Sequence of chain A:
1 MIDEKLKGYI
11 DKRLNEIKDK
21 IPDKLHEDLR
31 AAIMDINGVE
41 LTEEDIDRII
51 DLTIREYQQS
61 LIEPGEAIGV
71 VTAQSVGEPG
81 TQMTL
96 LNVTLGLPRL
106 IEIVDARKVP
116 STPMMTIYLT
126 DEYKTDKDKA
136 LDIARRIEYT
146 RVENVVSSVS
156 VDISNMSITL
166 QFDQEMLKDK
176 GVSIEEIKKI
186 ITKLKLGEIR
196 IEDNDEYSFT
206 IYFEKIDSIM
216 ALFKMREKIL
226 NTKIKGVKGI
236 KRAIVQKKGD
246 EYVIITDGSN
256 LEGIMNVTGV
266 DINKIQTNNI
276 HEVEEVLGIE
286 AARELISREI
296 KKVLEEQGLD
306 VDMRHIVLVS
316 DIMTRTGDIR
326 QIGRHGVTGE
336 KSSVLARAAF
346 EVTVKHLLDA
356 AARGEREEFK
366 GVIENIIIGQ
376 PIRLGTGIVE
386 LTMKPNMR

Interface contacts:
Residue K132 in chain A interacts with residue I48 in chain B (closest heavy-atom distance 3.9 Å).
Residue I239 in chain A is in contact with residue I47 in chain B (closest heavy-atom distance 3.9 Å).
Residue V151 in chain A contacts residue H41 in chain B (closest heavy-atom distance 3.1 Å).
Residue E170 in chain A is in contact with residue K45 in chain B (closest heavy-atom distance 3.9 Å).
Residue D157 in chain A contacts residue V33 in chain B (closest heavy-atom distance 3.3 Å).
Residue V156 in chain A is in contact with residue L35 in chain B (closest heavy-atom distance 2.9 Å).
Residue V154 in chain A contacts residue K36 in chain B (closest heavy-atom distance 3.3 Å).
Residue E301 in chain A contacts residue F88 in chain B (closest heavy-atom distance 4.0 Å).
Residue K242 in chain A is in contact with residue A49 in chain B (closest heavy-atom distance 3.4 Å).
Residue R237 in chain A contacts residue K45 in chain B (closest heavy-atom distance 3.2 Å).
Residue I158 in chain A is in contact with residue L35 in chain B (closest heavy-atom distance 4.1 Å).
Residue V98 in chain A contacts residue C66 in chain B (closest heavy-atom distance 2.9 Å).
Residue S153 in chain A interacts with residue E37 in chain B (closest heavy-atom distance 3.2 Å).
Residue D174 in chain A is in contact with residue T46 in chain B (closest heavy-atom distance 3.4 Å).
Residue E148 in chain A contacts residue H41 in chain B (closest heavy-atom distance 3.5 Å).
Residue Q241 in chain A contacts residue A49 in chain B (closest heavy-atom distance 3.7 Å).
Residue V240 in chain A interacts with residue I48 in chain B (closest heavy-atom distance 3.3 Å).
Residue E301 in chain A is in contact with residue R65 in chain B (closest heavy-atom distance 3.1 Å).
Residue M171 in chain A contacts residue H41 in chain B (closest heavy-atom distance 3.5 Å).
Residue N97 in chain A is in contact with residue C66 in chain B (closest heavy-atom distance 3.1 Å).
Residue S155 in chain A contacts residue L35 in chain B (closest heavy-atom distance 3.5 Å).
Residue I250 in chain A contacts residue L62 in chain B (closest heavy-atom distance 3.8 Å).
Residue F218 in chain A interacts with residue L35 in chain B (closest heavy-atom distance 3.6 Å).
Residue N149 in chain A contacts residue D44 in chain B (closest heavy-atom distance 4.0 Å).
Residue I158 in chain A is in contact with residue V33 in chain B (closest heavy-atom distance 3.6 Å).
Residue R221 in chain A is in contact with residue E37 in chain B (closest heavy-atom distance 3.7 Å).
Residue V150 in chain A interacts with residue H41 in chain B (closest heavy-atom distance 4.0 Å).
Residue K297 in chain A contacts residue P64 in chain B (closest heavy-atom distance 3.2 Å).
Residue M171 in chain A interacts with residue D44 in chain B (closest heavy-atom distance 3.4 Å).
Residue S155 in chain A is in contact with residue K36 in chain B (closest heavy-atom distance 3.7 Å).
Residue N97 in chain A interacts with residue T85 in chain B (closest heavy-atom distance 4.0 Å).
Residue K243 in chain A interacts with residue I92 in chain B (closest heavy-atom distance 3.9 Å).
Residue L100 in chain A is in contact with residue R65 in chain B (closest heavy-atom distance 4.0 Å).
Residue D157 in chain A contacts residue I34 in chain B (closest heavy-atom distance 3.4 Å).
Residue L136 in chain A contacts residue T46 in chain B (closest heavy-atom distance 4.0 Å).
Residue D174 in chain A is in contact with residue K45 in chain B (closest heavy-atom distance 3.3 Å).
Residue E148 in chain A is in contact with residue V39 in chain B (closest heavy-atom distance 4.1 Å).
Residue V98 in chain A is in contact with residue R65 in chain B (closest heavy-atom distance 3.4 Å).
Residue V154 in chain A is in contact with residue L35 in chain B (closest heavy-atom distance 3.6 Å).
Residue M171 in chain A interacts with residue K45 in chain B (closest heavy-atom distance 3.3 Å).
Residue N149 in chain A is in contact with residue H41 in chain B (closest heavy-atom distance 3.7 Å).
Residue V240 in chain A is in contact with residue A49 in chain B (closest heavy-atom distance 2.7 Å).
Residue S159 in chain A interacts with residue V33 in chain B (closest heavy-atom distance 4.1 Å).
Residue Q241 in chain A is in contact with residue L62 in chain B (closest heavy-atom distance 3.7 Å).
Residue S159 in chain A is in contact with residue K32 in chain B (closest heavy-atom distance 3.2 Å).
Residue S152 in chain A interacts with residue N38 in chain B (closest heavy-atom distance 3.6 Å).
Residue S153 in chain A contacts residue N38 in chain B (closest heavy-atom distance 3.5 Å).
Residue V151 in chain A contacts residue V39 in chain B (closest heavy-atom distance 3.3 Å).
Residue V156 in chain A contacts residue I34 in chain B (closest heavy-atom distance 3.4 Å).
Residue S152 in chain A contacts residue V39 in chain B (closest heavy-atom distance 2.8 Å).
Residue L96 in chain A is in contact with residue C66 in chain B (closest heavy-atom distance 4.2 Å).
Residue L96 in chain A contacts residue G67 in chain B (closest heavy-atom distance 3.2 Å).
Residue L136 in chain A interacts with residue I48 in chain B (closest heavy-atom distance 3.8 Å).
Residue S159 in chain A interacts with residue V13 in chain B (closest heavy-atom distance 3.9 Å).
Residue V154 in chain A is in contact with residue E37 in chain B (closest heavy-atom distance 2.8 Å).
Residue S153 in chain A is in contact with residue K36 in chain B (closest heavy-atom distance 3.8 Å).
Residue R237 in chain A contacts residue I47 in chain B (closest heavy-atom distance 3.4 Å).
Residue D168 in chain A is in contact with residue H41 in chain B (closest heavy-atom distance 4.1 Å).
Residue V240 in chain A interacts with residue I47 in chain B (closest heavy-atom distance 3.3 Å).
Residue L96 in chain A contacts residue S68 in chain B (closest heavy-atom distance 4.2 Å).

The following describes two proteins that form a bound complex.

Sequence of chain B:
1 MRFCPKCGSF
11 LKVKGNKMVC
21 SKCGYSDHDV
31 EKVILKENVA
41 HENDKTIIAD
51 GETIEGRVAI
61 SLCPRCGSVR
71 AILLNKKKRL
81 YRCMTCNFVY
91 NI